This data describes a binding interaction between two proteins.

Residue-level contacts at the interface:
Residue R43 in the second protein interacts with residue M303 in the first protein (closest heavy-atom distance 4.8 Å).
Residue L26 in the second protein contacts residue I287 in the first protein (closest heavy-atom distance 4.5 Å).
Residue A39 in the second protein is in contact with residue V299 in the first protein (closest heavy-atom distance 4.2 Å).
Residue L34 in the second protein interacts with residue F291 in the first protein (closest heavy-atom distance 3.9 Å).
Residue T23 in the second protein contacts residue F291 in the first protein (closest heavy-atom distance 3.8 Å).
Residue L38 in the second protein contacts residue L295 in the first protein (closest heavy-atom distance 3.9 Å).
Residue L34 in the second protein contacts residue L295 in the first protein (closest heavy-atom distance 3.8 Å).
Residue K27 in the second protein interacts with residue W294 in the first protein (closest heavy-atom distance 3.4 Å).
Residue L26 in the second protein interacts with residue F291 in the first protein (closest heavy-atom distance 3.5 Å).
Residue R43 in the second protein contacts residue R310 in the first protein (closest heavy-atom distance 4.8 Å).
Residue A42 in the second protein is in contact with residue V299 in the first protein (closest heavy-atom distance 4.8 Å).
Residue T23 in the second protein contacts residue I287 in the first protein (closest heavy-atom distance 4.7 Å).
Residue T23 in the second protein interacts with residue G290 in the first protein (closest heavy-atom distance 3.6 Å).
Residue D22 in the second protein interacts with residue R285 in the first protein (closest heavy-atom distance 3.1 Å).
Residue M21 in the second protein contacts residue I287 in the first protein (closest heavy-atom distance 4.2 Å).
Residue A42 in the second protein interacts with residue M303 in the first protein (closest heavy-atom distance 3.7 Å).
Residue T35 in the second protein contacts residue E298 in the first protein (closest heavy-atom distance 3.4 Å).
Residue L26 in the second protein is in contact with residue W294 in the first protein (closest heavy-atom distance 4.7 Å).
Residue T35 in the second protein interacts with residue V299 in the first protein (closest heavy-atom distance 3.9 Å).
Residue T35 in the second protein contacts residue S302 in the first protein (closest heavy-atom distance 3.8 Å).
Residue M21 in the second protein contacts residue R285 in the first protein (closest heavy-atom distance 4.8 Å).
Residue A39 in the second protein is in contact with residue M303 in the first protein (closest heavy-atom distance 4.8 Å).
Residue L38 in the second protein is in contact with residue V299 in the first protein (closest heavy-atom distance 3.5 Å).
Residue A39 in the second protein interacts with residue S302 in the first protein (closest heavy-atom distance 4.4 Å).
Residue M21 in the second protein contacts residue D286 in the first protein (closest heavy-atom distance 3.1 Å).
Residue T35 in the second protein is in contact with residue L295 in the first protein (closest heavy-atom distance 3.7 Å).

Sequence of the second protein:
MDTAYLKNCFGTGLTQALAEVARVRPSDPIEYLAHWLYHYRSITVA

Sequence of the first protein:
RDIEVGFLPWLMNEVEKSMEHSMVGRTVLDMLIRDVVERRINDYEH